Sequence of the second protein:
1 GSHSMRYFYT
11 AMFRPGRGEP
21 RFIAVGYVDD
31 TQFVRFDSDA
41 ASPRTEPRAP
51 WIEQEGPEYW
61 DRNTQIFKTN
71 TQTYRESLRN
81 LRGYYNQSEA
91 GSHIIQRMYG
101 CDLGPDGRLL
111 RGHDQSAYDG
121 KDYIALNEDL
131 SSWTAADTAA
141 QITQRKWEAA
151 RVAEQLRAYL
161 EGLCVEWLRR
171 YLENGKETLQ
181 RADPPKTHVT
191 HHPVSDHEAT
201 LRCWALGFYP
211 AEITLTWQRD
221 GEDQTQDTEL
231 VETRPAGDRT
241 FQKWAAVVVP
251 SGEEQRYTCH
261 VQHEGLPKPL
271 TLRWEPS

Interface contacts:
Residue Q155 in the second protein interacts with residue T7 in the first protein (closest heavy-atom distance 4.8 Å).
Residue N63 in the second protein is in contact with residue L1 in the first protein (closest heavy-atom distance 3.5 Å).
Residue Y74 in the second protein interacts with residue Y9 in the first protein (closest heavy-atom distance 3.8 Å).
Residue Y123 in the second protein interacts with residue Y9 in the first protein (closest heavy-atom distance 3.7 Å).
Residue L81 in the second protein interacts with residue Y9 in the first protein (closest heavy-atom distance 4.0 Å).
Residue N80 in the second protein contacts residue Y9 in the first protein (closest heavy-atom distance 2.8 Å).
Residue N70 in the second protein interacts with residue L4 in the first protein (closest heavy-atom distance 4.6 Å).
Residue Q155 in the second protein is in contact with residue I6 in the first protein (closest heavy-atom distance 4.0 Å).
Residue W167 in the second protein is in contact with residue L1 in the first protein (closest heavy-atom distance 3.3 Å).
Residue I66 in the second protein is in contact with residue P2 in the first protein (closest heavy-atom distance 3.7 Å).
Residue M5 in the second protein is in contact with residue L1 in the first protein (closest heavy-atom distance 4.0 Å).
Residue Y159 in the second protein interacts with residue P3 in the first protein (closest heavy-atom distance 3.5 Å).
Residue A150 in the second protein is in contact with residue T7 in the first protein (closest heavy-atom distance 3.7 Å).
Residue K146 in the second protein is in contact with residue Y9 in the first protein (closest heavy-atom distance 3.4 Å).
Residue W147 in the second protein interacts with residue P8 in the first protein (closest heavy-atom distance 2.9 Å).
Residue L163 in the second protein interacts with residue L1 in the first protein (closest heavy-atom distance 4.3 Å).
Residue Y99 in the second protein contacts residue P3 in the first protein (closest heavy-atom distance 3.8 Å).
Residue Q96 in the second protein interacts with residue Y9 in the first protein (closest heavy-atom distance 4.7 Å).
Residue Y7 in the second protein interacts with residue P2 in the first protein (closest heavy-atom distance 3.6 Å).
Residue Y9 in the second protein contacts residue D5 in the first protein (closest heavy-atom distance 3.8 Å).
Residue Y171 in the second protein contacts residue L1 in the first protein (closest heavy-atom distance 2.7 Å).
Residue S116 in the second protein interacts with residue Y9 in the first protein (closest heavy-atom distance 2.8 Å).
Residue R97 in the second protein contacts residue D5 in the first protein (closest heavy-atom distance 3.1 Å).
Residue I124 in the second protein is in contact with residue Y9 in the first protein (closest heavy-atom distance 4.2 Å).
Residue Y59 in the second protein interacts with residue L1 in the first protein (closest heavy-atom distance 3.6 Å).
Residue N63 in the second protein contacts residue P2 in the first protein (closest heavy-atom distance 3.3 Å).
Residue Y84 in the second protein contacts residue Y9 in the first protein (closest heavy-atom distance 3.0 Å).
Residue N80 in the second protein contacts residue P8 in the first protein (closest heavy-atom distance 4.6 Å).
Residue E76 in the second protein contacts residue P8 in the first protein (closest heavy-atom distance 4.0 Å).
Residue V152 in the second protein interacts with residue T7 in the first protein (closest heavy-atom distance 3.7 Å).
Residue L156 in the second protein contacts residue P3 in the first protein (closest heavy-atom distance 4.6 Å).
Residue F67 in the second protein contacts residue P2 in the first protein (closest heavy-atom distance 3.8 Å).
Residue Y9 in the second protein contacts residue P3 in the first protein (closest heavy-atom distance 4.6 Å).
Residue I66 in the second protein is in contact with residue L4 in the first protein (closest heavy-atom distance 4.2 Å).
Residue Y7 in the second protein is in contact with residue L1 in the first protein (closest heavy-atom distance 2.8 Å).
Residue Y74 in the second protein interacts with residue D5 in the first protein (closest heavy-atom distance 2.7 Å).
Residue L163 in the second protein interacts with residue P2 in the first protein (closest heavy-atom distance 4.6 Å).
Residue Y99 in the second protein is in contact with residue D5 in the first protein (closest heavy-atom distance 2.9 Å).
Residue T73 in the second protein is in contact with residue P8 in the first protein (closest heavy-atom distance 3.8 Å).
Residue Y159 in the second protein contacts residue L1 in the first protein (closest heavy-atom distance 2.6 Å).
Residue Y9 in the second protein contacts residue P2 in the first protein (closest heavy-atom distance 3.4 Å).
Residue T143 in the second protein is in contact with residue P8 in the first protein (closest heavy-atom distance 5.0 Å).
Residue S77 in the second protein interacts with residue P8 in the first protein (closest heavy-atom distance 3.5 Å).
Residue T73 in the second protein is in contact with residue D5 in the first protein (closest heavy-atom distance 3.2 Å).
Residue N70 in the second protein interacts with residue P3 in the first protein (closest heavy-atom distance 4.7 Å).
Residue K146 in the second protein is in contact with residue T7 in the first protein (closest heavy-atom distance 4.8 Å).
Residue T143 in the second protein contacts residue Y9 in the first protein (closest heavy-atom distance 2.9 Å).
Residue I66 in the second protein interacts with residue P3 in the first protein (closest heavy-atom distance 3.4 Å).
Residue W147 in the second protein contacts residue Y9 in the first protein (closest heavy-atom distance 3.9 Å).
Residue W147 in the second protein is in contact with residue T7 in the first protein (closest heavy-atom distance 3.8 Å).
Residue K146 in the second protein interacts with residue P8 in the first protein (closest heavy-atom distance 4.5 Å).
Residue I95 in the second protein interacts with residue Y9 in the first protein (closest heavy-atom distance 3.9 Å).
Residue T73 in the second protein interacts with residue I6 in the first protein (closest heavy-atom distance 4.5 Å).
Residue R62 in the second protein contacts residue L1 in the first protein (closest heavy-atom distance 3.3 Å).
Residue Y159 in the second protein is in contact with residue P2 in the first protein (closest heavy-atom distance 3.7 Å).
Residue T73 in the second protein contacts residue T7 in the first protein (closest heavy-atom distance 4.5 Å).
Residue N70 in the second protein interacts with residue D5 in the first protein (closest heavy-atom distance 3.2 Å).
Residue R97 in the second protein contacts residue Y9 in the first protein (closest heavy-atom distance 3.2 Å).
Residue S77 in the second protein interacts with residue Y9 in the first protein (closest heavy-atom distance 3.2 Å).

These two protein chains interact to form a complex.

Sequence of the first protein:
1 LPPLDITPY